The following describes two proteins that form a bound complex.

Sequence of the first protein:
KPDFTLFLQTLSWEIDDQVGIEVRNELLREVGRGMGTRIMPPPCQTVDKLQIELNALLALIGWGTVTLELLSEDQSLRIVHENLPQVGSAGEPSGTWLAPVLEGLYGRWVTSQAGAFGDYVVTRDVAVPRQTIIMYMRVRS

Sequence of the second protein:
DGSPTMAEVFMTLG

Interface contacts:
Residue D56 in the first protein is in contact with residue D49 in the second protein (closest heavy-atom distance 3.5 Å).
Residue V55 in the first protein contacts residue V57 in the second protein (closest heavy-atom distance 3.7 Å).
Residue L85 in the first protein is in contact with residue V57 in the second protein (closest heavy-atom distance 4.4 Å).
Residue Q53 in the first protein contacts residue A55 in the second protein (closest heavy-atom distance 4.6 Å).
Residue T54 in the first protein contacts residue P52 in the second protein (closest heavy-atom distance 3.6 Å).
Residue A122 in the first protein interacts with residue M54 in the second protein (closest heavy-atom distance 4.5 Å).
Residue Y128 in the first protein is in contact with residue F58 in the second protein (closest heavy-atom distance 3.8 Å).
Residue V55 in the first protein contacts residue P52 in the second protein (closest heavy-atom distance 3.1 Å).
Residue T54 in the first protein is in contact with residue D49 in the second protein (closest heavy-atom distance 2.8 Å).
Residue Q83 in the first protein interacts with residue T60 in the second protein (closest heavy-atom distance 2.6 Å).
Residue Y128 in the first protein contacts residue L61 in the second protein (closest heavy-atom distance 3.7 Å).
Residue Q83 in the first protein is in contact with residue G62 in the second protein (closest heavy-atom distance 5.0 Å).
Residue L78 in the first protein is in contact with residue L61 in the second protein (closest heavy-atom distance 4.0 Å).
Residue Q53 in the first protein contacts residue M54 in the second protein (closest heavy-atom distance 2.6 Å).
Residue M151 in the first protein is in contact with residue L61 in the second protein (closest heavy-atom distance 4.0 Å).
Residue V55 in the first protein contacts residue T53 in the second protein (closest heavy-atom distance 4.9 Å).
Residue Q121 in the first protein interacts with residue F58 in the second protein (closest heavy-atom distance 3.9 Å).
Residue Q83 in the first protein is in contact with residue L61 in the second protein (closest heavy-atom distance 3.7 Å).
Residue G123 in the first protein interacts with residue F58 in the second protein (closest heavy-atom distance 3.3 Å).
Residue L79 in the first protein interacts with residue T60 in the second protein (closest heavy-atom distance 4.6 Å).
Residue L85 in the first protein is in contact with residue L61 in the second protein (closest heavy-atom distance 4.1 Å).
Residue A122 in the first protein contacts residue F58 in the second protein (closest heavy-atom distance 3.3 Å).
Residue Q53 in the first protein interacts with residue T53 in the second protein (closest heavy-atom distance 3.4 Å).
Residue Q53 in the first protein contacts residue P52 in the second protein (closest heavy-atom distance 4.8 Å).
Residue V55 in the first protein is in contact with residue M54 in the second protein (closest heavy-atom distance 4.3 Å).
Residue T54 in the first protein is in contact with residue M54 in the second protein (closest heavy-atom distance 3.8 Å).
Residue L78 in the first protein interacts with residue V57 in the second protein (closest heavy-atom distance 3.4 Å).
Residue F125 in the first protein is in contact with residue G62 in the second protein (closest heavy-atom distance 4.7 Å).
Residue A122 in the first protein is in contact with residue A55 in the second protein (closest heavy-atom distance 5.0 Å).
Residue V153 in the first protein contacts residue G62 in the second protein (closest heavy-atom distance 4.0 Å).
Residue V153 in the first protein is in contact with residue L61 in the second protein (closest heavy-atom distance 3.5 Å).
Residue L78 in the first protein is in contact with residue E56 in the second protein (closest heavy-atom distance 4.1 Å).
Residue T54 in the first protein contacts residue S51 in the second protein (closest heavy-atom distance 3.7 Å).
Residue S84 in the first protein interacts with residue L61 in the second protein (closest heavy-atom distance 3.7 Å).
Residue L58 in the first protein interacts with residue M54 in the second protein (closest heavy-atom distance 3.8 Å).
Residue K57 in the first protein interacts with residue D49 in the second protein (closest heavy-atom distance 4.9 Å).
Residue D56 in the first protein is in contact with residue S51 in the second protein (closest heavy-atom distance 3.7 Å).
Residue V118 in the first protein interacts with residue M54 in the second protein (closest heavy-atom distance 4.5 Å).
Residue A124 in the first protein contacts residue F58 in the second protein (closest heavy-atom distance 3.6 Å).
Residue S80 in the first protein interacts with residue T60 in the second protein (closest heavy-atom distance 3.8 Å).
Residue Q83 in the first protein interacts with residue M59 in the second protein (closest heavy-atom distance 4.9 Å).
Residue L78 in the first protein contacts residue T60 in the second protein (closest heavy-atom distance 4.2 Å).
Residue R152 in the first protein is in contact with residue L61 in the second protein (closest heavy-atom distance 4.2 Å).
Residue V55 in the first protein is in contact with residue S51 in the second protein (closest heavy-atom distance 4.0 Å).
Residue C52 in the first protein is in contact with residue M54 in the second protein (closest heavy-atom distance 3.7 Å).
Residue Q121 in the first protein interacts with residue M54 in the second protein (closest heavy-atom distance 4.3 Å).
Residue V118 in the first protein contacts residue F58 in the second protein (closest heavy-atom distance 3.3 Å).
Residue T54 in the first protein is in contact with residue T53 in the second protein (closest heavy-atom distance 4.0 Å).
Residue Y128 in the first protein is in contact with residue G62 in the second protein (closest heavy-atom distance 4.1 Å).
Residue L78 in the first protein is in contact with residue P52 in the second protein (closest heavy-atom distance 3.7 Å).